Contacts between the two chains:
Residue R28 in the first protein contacts residue Y39 in the second protein (closest heavy-atom distance 3.8 Å).
Residue R19 in the first protein contacts residue Y39 in the second protein (closest heavy-atom distance 3.7 Å).
Residue R19 in the first protein interacts with residue R41 in the second protein (closest heavy-atom distance 3.2 Å).
Residue R19 in the first protein contacts residue M40 in the second protein (closest heavy-atom distance 3.5 Å).
Residue F30 in the first protein is in contact with residue Y39 in the second protein (closest heavy-atom distance 3.7 Å).

Sequence of the second protein:
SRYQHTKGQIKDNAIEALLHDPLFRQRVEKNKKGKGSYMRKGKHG

The following describes two proteins that form a bound complex.

Sequence of the first protein:
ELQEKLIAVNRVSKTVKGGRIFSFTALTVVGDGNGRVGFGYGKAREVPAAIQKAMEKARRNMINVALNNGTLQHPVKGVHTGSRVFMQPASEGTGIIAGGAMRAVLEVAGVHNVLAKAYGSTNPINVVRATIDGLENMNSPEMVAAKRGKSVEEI